The following describes two proteins that form a bound complex.

Sequence of the second protein:
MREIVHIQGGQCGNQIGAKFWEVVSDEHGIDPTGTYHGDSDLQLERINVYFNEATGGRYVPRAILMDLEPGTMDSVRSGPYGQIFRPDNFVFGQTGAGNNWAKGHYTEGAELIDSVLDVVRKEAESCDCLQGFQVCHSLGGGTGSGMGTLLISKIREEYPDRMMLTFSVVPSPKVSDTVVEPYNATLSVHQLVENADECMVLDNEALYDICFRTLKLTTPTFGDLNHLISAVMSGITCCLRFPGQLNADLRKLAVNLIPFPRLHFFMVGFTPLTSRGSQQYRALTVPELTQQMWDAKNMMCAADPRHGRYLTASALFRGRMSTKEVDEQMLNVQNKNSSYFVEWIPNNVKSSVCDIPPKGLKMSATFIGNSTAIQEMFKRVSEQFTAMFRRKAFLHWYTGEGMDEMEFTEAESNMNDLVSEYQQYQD

Sequence of the first protein:
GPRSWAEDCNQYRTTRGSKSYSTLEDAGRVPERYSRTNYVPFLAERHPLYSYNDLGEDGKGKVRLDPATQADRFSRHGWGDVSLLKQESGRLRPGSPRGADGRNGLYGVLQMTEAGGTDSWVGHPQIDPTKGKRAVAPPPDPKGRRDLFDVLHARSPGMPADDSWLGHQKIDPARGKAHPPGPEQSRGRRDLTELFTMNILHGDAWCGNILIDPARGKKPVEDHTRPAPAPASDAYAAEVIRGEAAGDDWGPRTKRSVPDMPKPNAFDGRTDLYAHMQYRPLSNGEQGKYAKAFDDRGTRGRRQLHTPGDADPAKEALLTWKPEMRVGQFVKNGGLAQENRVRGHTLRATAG

Interface contacts:
Residue T219 in the second protein interacts with residue G124 in the first protein (closest heavy-atom distance 3.4 Å).
Residue F212 in the second protein contacts residue S145 in the first protein (closest heavy-atom distance 3.5 Å).
Residue T218 in the second protein interacts with residue S145 in the first protein (closest heavy-atom distance 3.8 Å).
Residue K216 in the second protein interacts with residue W146 in the first protein (closest heavy-atom distance 3.2 Å).
Residue K216 in the second protein is in contact with residue S145 in the first protein (closest heavy-atom distance 3.1 Å).
Residue R276 in the second protein contacts residue E139 in the first protein (closest heavy-atom distance 3.8 Å).
Residue G71 in the second protein interacts with residue R116 in the first protein (closest heavy-atom distance 3.4 Å).
Residue S78 in the second protein is in contact with residue R118 in the first protein (closest heavy-atom distance 2.6 Å).
Residue L361 in the second protein interacts with residue L135 in the first protein (closest heavy-atom distance 3.5 Å).
Residue K359 in the second protein contacts residue Q136 in the first protein (closest heavy-atom distance 3.2 Å).
Residue L215 in the second protein contacts residue L131 in the first protein (closest heavy-atom distance 4.0 Å).
Residue E22 in the second protein is in contact with residue Y132 in the first protein (closest heavy-atom distance 3.0 Å).
Residue F270 in the second protein is in contact with residue L135 in the first protein (closest heavy-atom distance 3.6 Å).
Residue D74 in the second protein is in contact with residue R118 in the first protein (closest heavy-atom distance 3.0 Å).
Residue T219 in the second protein interacts with residue R128 in the first protein (closest heavy-atom distance 3.8 Å).
Residue S75 in the second protein contacts residue R118 in the first protein (closest heavy-atom distance 2.6 Å).
Residue R276 in the second protein contacts residue V134 in the first protein (closest heavy-atom distance 3.7 Å).
Residue T274 in the second protein interacts with residue V134 in the first protein (closest heavy-atom distance 3.6 Å).
Residue F212 in the second protein contacts residue W146 in the first protein (closest heavy-atom distance 3.0 Å).
Residue R213 in the second protein is in contact with residue W146 in the first protein (closest heavy-atom distance 3.8 Å).
Residue Q280 in the second protein contacts residue G141 in the first protein (closest heavy-atom distance 3.4 Å).
Residue Q279 in the second protein interacts with residue A140 in the first protein (closest heavy-atom distance 3.7 Å).
Residue R276 in the second protein interacts with residue G142 in the first protein (closest heavy-atom distance 3.5 Å).
Residue R276 in the second protein is in contact with residue R128 in the first protein (closest heavy-atom distance 3.9 Å).
Residue D26 in the second protein is in contact with residue Q136 in the first protein (closest heavy-atom distance 3.3 Å).
Residue G277 in the second protein contacts residue G142 in the first protein (closest heavy-atom distance 3.6 Å).
Residue K216 in the second protein is in contact with residue V147 in the first protein (closest heavy-atom distance 3.6 Å).
Residue D26 in the second protein contacts residue Y132 in the first protein (closest heavy-atom distance 4.1 Å).
Residue D74 in the second protein interacts with residue S114 in the first protein (closest heavy-atom distance 4.0 Å).
Residue H227 in the second protein is in contact with residue L135 in the first protein (closest heavy-atom distance 3.3 Å).
Residue G277 in the second protein is in contact with residue D144 in the first protein (closest heavy-atom distance 2.8 Å).
Residue L217 in the second protein is in contact with residue S145 in the first protein (closest heavy-atom distance 3.5 Å).
Residue L361 in the second protein contacts residue M137 in the first protein (closest heavy-atom distance 3.7 Å).
Residue V23 in the second protein contacts residue Y132 in the first protein (closest heavy-atom distance 3.9 Å).
Residue R276 in the second protein contacts residue D144 in the first protein (closest heavy-atom distance 3.8 Å).
Residue T221 in the second protein interacts with residue R123 in the first protein (closest heavy-atom distance 4.2 Å).
Residue L217 in the second protein is in contact with residue R128 in the first protein (closest heavy-atom distance 4.2 Å).
Residue D74 in the second protein interacts with residue G115 in the first protein (closest heavy-atom distance 3.3 Å).
Residue D224 in the second protein contacts residue R128 in the first protein (closest heavy-atom distance 2.6 Å).
Residue R276 in the second protein is in contact with residue G141 in the first protein (closest heavy-atom distance 3.1 Å).
Residue L228 in the second protein contacts residue L131 in the first protein (closest heavy-atom distance 3.8 Å).
Residue V76 in the second protein is in contact with residue R118 in the first protein (closest heavy-atom distance 4.1 Å).
Residue L217 in the second protein interacts with residue L131 in the first protein (closest heavy-atom distance 3.8 Å).
Residue H227 in the second protein interacts with residue Y132 in the first protein (closest heavy-atom distance 3.2 Å).
Residue G360 in the second protein is in contact with residue Q136 in the first protein (closest heavy-atom distance 3.7 Å).
Residue L228 in the second protein contacts residue L135 in the first protein (closest heavy-atom distance 3.9 Å).
Residue R276 in the second protein contacts residue T143 in the first protein (closest heavy-atom distance 2.9 Å).
Residue K19 in the second protein interacts with residue Y132 in the first protein (closest heavy-atom distance 3.7 Å).
Residue L215 in the second protein is in contact with residue V134 in the first protein (closest heavy-atom distance 3.8 Å).
Residue T221 in the second protein is in contact with residue P122 in the first protein (closest heavy-atom distance 4.2 Å).
Residue Q279 in the second protein interacts with residue V134 in the first protein (closest heavy-atom distance 4.0 Å).
Residue G79 in the second protein interacts with residue R118 in the first protein (closest heavy-atom distance 3.0 Å).
Residue D224 in the second protein is in contact with residue G130 in the first protein (closest heavy-atom distance 4.2 Å).
Residue K216 in the second protein interacts with residue D144 in the first protein (closest heavy-atom distance 3.8 Å).
Residue D224 in the second protein is in contact with residue L131 in the first protein (closest heavy-atom distance 3.6 Å).
Residue F212 in the second protein contacts residue P150 in the first protein (closest heavy-atom distance 3.6 Å).
Residue L273 in the second protein interacts with residue L135 in the first protein (closest heavy-atom distance 3.7 Å).
Residue Q279 in the second protein is in contact with residue M137 in the first protein (closest heavy-atom distance 3.2 Å).
Residue S275 in the second protein is in contact with residue D144 in the first protein (closest heavy-atom distance 2.9 Å).
Residue R276 in the second protein is in contact with residue A140 in the first protein (closest heavy-atom distance 4.1 Å).